Sequence of chain A:
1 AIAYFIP

Residue-level contacts at the interface:
Residue W61 in chain B is in contact with residue A1 in chain A (closest heavy-atom distance 4.0 Å).
Residue W74 in chain B is in contact with residue I6 in chain A (closest heavy-atom distance 3.4 Å).
Residue I58 in chain B contacts residue A1 in chain A (closest heavy-atom distance 3.4 Å).
Residue S60 in chain B is in contact with residue I2 in chain A (closest heavy-atom distance 4.2 Å).
Residue G55 in chain B contacts residue F5 in chain A (closest heavy-atom distance 3.2 Å).
Residue S60 in chain B is in contact with residue A1 in chain A (closest heavy-atom distance 3.6 Å).
Residue R73 in chain B is in contact with residue A1 in chain A (closest heavy-atom distance 4.1 Å).
Residue V56 in chain B is in contact with residue I6 in chain A (closest heavy-atom distance 4.5 Å).
Residue W74 in chain B is in contact with residue A3 in chain A (closest heavy-atom distance 3.6 Å).
Residue G59 in chain B contacts residue A1 in chain A (closest heavy-atom distance 3.5 Å).
Residue G59 in chain B is in contact with residue Y4 in chain A (closest heavy-atom distance 3.7 Å).
Residue C54 in chain B interacts with residue P7 in chain A (closest heavy-atom distance 3.1 Å).
Residue S60 in chain B contacts residue Y4 in chain A (closest heavy-atom distance 2.9 Å).
Residue G55 in chain B contacts residue P7 in chain A (closest heavy-atom distance 4.5 Å).
Residue E57 in chain B interacts with residue A3 in chain A (closest heavy-atom distance 3.2 Å).
Residue I58 in chain B interacts with residue A3 in chain A (closest heavy-atom distance 4.4 Å).
Residue W74 in chain B contacts residue P7 in chain A (closest heavy-atom distance 4.4 Å).
Residue E70 in chain B contacts residue A1 in chain A (closest heavy-atom distance 3.1 Å).
Residue E70 in chain B interacts with residue I2 in chain A (closest heavy-atom distance 4.9 Å).
Residue I58 in chain B is in contact with residue Y4 in chain A (closest heavy-atom distance 4.5 Å).
Residue V56 in chain B interacts with residue A3 in chain A (closest heavy-atom distance 4.8 Å).
Residue E57 in chain B is in contact with residue F5 in chain A (closest heavy-atom distance 3.1 Å).
Residue S75 in chain B interacts with residue P7 in chain A (closest heavy-atom distance 3.5 Å).
Residue V56 in chain B contacts residue P7 in chain A (closest heavy-atom distance 3.9 Å).
Residue E57 in chain B interacts with residue I2 in chain A (closest heavy-atom distance 4.0 Å).
Residue K48 in chain B contacts residue Y4 in chain A (closest heavy-atom distance 4.0 Å).
Residue E62 in chain B is in contact with residue A1 in chain A (closest heavy-atom distance 4.7 Å).
Residue E57 in chain B interacts with residue Y4 in chain A (closest heavy-atom distance 2.9 Å).
Residue W74 in chain B is in contact with residue A1 in chain A (closest heavy-atom distance 3.5 Å).
Residue D65 in chain B interacts with residue A1 in chain A (closest heavy-atom distance 2.7 Å).
Residue I58 in chain B interacts with residue I2 in chain A (closest heavy-atom distance 3.4 Å).
Residue G59 in chain B is in contact with residue I2 in chain A (closest heavy-atom distance 2.9 Å).
Residue V56 in chain B interacts with residue F5 in chain A (closest heavy-atom distance 3.3 Å).
Residue W74 in chain B contacts residue I2 in chain A (closest heavy-atom distance 4.5 Å).
Residue K50 in chain B is in contact with residue F5 in chain A (closest heavy-atom distance 4.3 Å).

Sequence of chain B:
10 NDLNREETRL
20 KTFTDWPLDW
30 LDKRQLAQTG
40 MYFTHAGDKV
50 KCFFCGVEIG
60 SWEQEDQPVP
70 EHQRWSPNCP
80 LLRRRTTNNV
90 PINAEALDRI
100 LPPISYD

This data describes a binding interaction between two proteins.